Interface contacts:
Residue K841 in chain B is in contact with residue G307 in chain A (closest heavy-atom distance 3.6 Å).
Residue L804 in chain B contacts residue K341 in chain A (closest heavy-atom distance 3.8 Å).
Residue G796 in chain B interacts with residue D393 in chain A (closest heavy-atom distance 2.7 Å).
Residue Y821 in chain B is in contact with residue P232 in chain A (closest heavy-atom distance 3.5 Å).
Residue S814 in chain B is in contact with residue L194 in chain A (closest heavy-atom distance 3.6 Å).
Residue L817 in chain B contacts residue I193 in chain A (closest heavy-atom distance 3.7 Å).
Residue Q797 in chain B is in contact with residue K392 in chain A (closest heavy-atom distance 3.3 Å).
Residue K825 in chain B is in contact with residue D260 in chain A (closest heavy-atom distance 3.0 Å).
Residue Y818 in chain B interacts with residue L231 in chain A (closest heavy-atom distance 3.3 Å).
Residue F830 in chain B is in contact with residue D260 in chain A (closest heavy-atom distance 3.4 Å).
Residue Y818 in chain B is in contact with residue D230 in chain A (closest heavy-atom distance 3.6 Å).
Residue P833 in chain B contacts residue W189 in chain A (closest heavy-atom distance 3.5 Å).
Residue G796 in chain B interacts with residue S292 in chain A (closest heavy-atom distance 3.6 Å).
Residue L817 in chain B contacts residue P195 in chain A (closest heavy-atom distance 3.5 Å).
Residue G796 in chain B contacts residue H293 in chain A (closest heavy-atom distance 3.9 Å).
Residue K799 in chain B interacts with residue S292 in chain A (closest heavy-atom distance 3.8 Å).
Residue Y821 in chain B interacts with residue V264 in chain A (closest heavy-atom distance 3.6 Å).
Residue R792 in chain B is in contact with residue D393 in chain A (closest heavy-atom distance 2.9 Å).
Residue T832 in chain B interacts with residue W189 in chain A (closest heavy-atom distance 3.8 Å).
Residue L804 in chain B contacts residue L344 in chain A (closest heavy-atom distance 3.6 Å).
Residue F830 in chain B contacts residue P256 in chain A (closest heavy-atom distance 3.4 Å).
Residue Y818 in chain B contacts residue P228 in chain A (closest heavy-atom distance 3.4 Å).
Residue K799 in chain B interacts with residue S331 in chain A (closest heavy-atom distance 3.0 Å).
Residue S795 in chain B interacts with residue D393 in chain A (closest heavy-atom distance 3.6 Å).
Residue H801 in chain B interacts with residue L344 in chain A (closest heavy-atom distance 3.6 Å).
Residue Y802 in chain B is in contact with residue R332 in chain A (closest heavy-atom distance 2.9 Å).
Residue Y821 in chain B contacts residue T192 in chain A (closest heavy-atom distance 3.8 Å).
Residue T836 in chain B contacts residue T192 in chain A (closest heavy-atom distance 3.4 Å).
Residue Q797 in chain B is in contact with residue E391 in chain A (closest heavy-atom distance 2.9 Å).
Residue Q797 in chain B contacts residue S394 in chain A (closest heavy-atom distance 3.3 Å).
Residue P833 in chain B interacts with residue P190 in chain A (closest heavy-atom distance 3.1 Å).
Residue R822 in chain B contacts residue D230 in chain A (closest heavy-atom distance 3.9 Å).
Residue I810 in chain B is in contact with residue F197 in chain A (closest heavy-atom distance 3.7 Å).
Residue S803 in chain B contacts residue N340 in chain A (closest heavy-atom distance 3.1 Å).
Residue A800 in chain B contacts residue N340 in chain A (closest heavy-atom distance 3.7 Å).
Residue S803 in chain B is in contact with residue S331 in chain A (closest heavy-atom distance 3.0 Å).
Residue W837 in chain B contacts residue P195 in chain A (closest heavy-atom distance 3.4 Å).
Residue V831 in chain B is in contact with residue D260 in chain A (closest heavy-atom distance 3.4 Å).
Residue A800 in chain B is in contact with residue L344 in chain A (closest heavy-atom distance 3.8 Å).
Residue W837 in chain B interacts with residue L194 in chain A (closest heavy-atom distance 3.9 Å).
Residue S814 in chain B is in contact with residue I193 in chain A (closest heavy-atom distance 3.2 Å).
Residue K841 in chain B contacts residue L305 in chain A (closest heavy-atom distance 3.2 Å).
Residue I810 in chain B interacts with residue R337 in chain A (closest heavy-atom distance 3.8 Å).
Residue K799 in chain B contacts residue H293 in chain A (closest heavy-atom distance 2.7 Å).
Residue N807 in chain B contacts residue R337 in chain A (closest heavy-atom distance 3.7 Å).
Residue V840 in chain B is in contact with residue L305 in chain A (closest heavy-atom distance 3.2 Å).
Residue W837 in chain B interacts with residue T192 in chain A (closest heavy-atom distance 3.0 Å).
Residue E811 in chain B contacts residue K341 in chain A (closest heavy-atom distance 2.1 Å).
Residue S795 in chain B interacts with residue K392 in chain A (closest heavy-atom distance 3.2 Å).
Residue S803 in chain B is in contact with residue R337 in chain A (closest heavy-atom distance 3.6 Å).
Residue S814 in chain B contacts residue K267 in chain A (closest heavy-atom distance 3.1 Å).
Residue Y821 in chain B contacts residue D260 in chain A (closest heavy-atom distance 2.6 Å).
Residue W837 in chain B interacts with residue S191 in chain A (closest heavy-atom distance 2.7 Å).
Residue F830 in chain B interacts with residue I259 in chain A (closest heavy-atom distance 3.6 Å).
Residue W837 in chain B is in contact with residue G196 in chain A (closest heavy-atom distance 3.2 Å).
Residue K841 in chain B interacts with residue R306 in chain A (closest heavy-atom distance 2.8 Å).
Residue L829 in chain B interacts with residue A257 in chain A (closest heavy-atom distance 3.8 Å).
Residue Q797 in chain B is in contact with residue H395 in chain A (closest heavy-atom distance 3.2 Å).
Residue Q797 in chain B is in contact with residue D393 in chain A (closest heavy-atom distance 3.9 Å).
Residue A800 in chain B is in contact with residue H395 in chain A (closest heavy-atom distance 3.8 Å).

The following describes two proteins that form a bound complex.

Sequence of chain B:
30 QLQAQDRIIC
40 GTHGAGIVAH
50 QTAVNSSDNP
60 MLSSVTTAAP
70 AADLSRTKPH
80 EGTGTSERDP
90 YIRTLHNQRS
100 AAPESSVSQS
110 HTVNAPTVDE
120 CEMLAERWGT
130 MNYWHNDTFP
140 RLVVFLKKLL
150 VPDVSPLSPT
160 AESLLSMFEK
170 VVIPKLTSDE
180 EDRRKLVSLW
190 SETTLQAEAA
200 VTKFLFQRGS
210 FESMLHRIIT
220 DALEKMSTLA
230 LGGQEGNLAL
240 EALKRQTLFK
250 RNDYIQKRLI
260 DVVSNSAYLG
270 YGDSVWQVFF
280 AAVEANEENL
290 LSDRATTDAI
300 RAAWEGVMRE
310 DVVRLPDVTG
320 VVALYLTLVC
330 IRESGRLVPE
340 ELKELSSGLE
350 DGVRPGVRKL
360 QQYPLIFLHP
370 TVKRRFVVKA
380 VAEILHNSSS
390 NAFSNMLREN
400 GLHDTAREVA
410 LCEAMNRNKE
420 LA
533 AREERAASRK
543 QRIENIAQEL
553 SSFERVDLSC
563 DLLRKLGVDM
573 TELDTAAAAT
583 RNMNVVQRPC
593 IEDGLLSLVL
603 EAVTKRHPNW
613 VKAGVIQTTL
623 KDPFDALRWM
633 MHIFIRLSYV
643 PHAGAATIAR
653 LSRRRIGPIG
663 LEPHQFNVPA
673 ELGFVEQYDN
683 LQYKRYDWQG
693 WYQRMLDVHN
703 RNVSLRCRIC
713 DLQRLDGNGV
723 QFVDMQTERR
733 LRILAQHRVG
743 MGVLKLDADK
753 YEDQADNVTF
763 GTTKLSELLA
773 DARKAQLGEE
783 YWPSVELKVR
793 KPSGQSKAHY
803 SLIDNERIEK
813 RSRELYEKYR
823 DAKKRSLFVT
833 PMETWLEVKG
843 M

Sequence of chain A:
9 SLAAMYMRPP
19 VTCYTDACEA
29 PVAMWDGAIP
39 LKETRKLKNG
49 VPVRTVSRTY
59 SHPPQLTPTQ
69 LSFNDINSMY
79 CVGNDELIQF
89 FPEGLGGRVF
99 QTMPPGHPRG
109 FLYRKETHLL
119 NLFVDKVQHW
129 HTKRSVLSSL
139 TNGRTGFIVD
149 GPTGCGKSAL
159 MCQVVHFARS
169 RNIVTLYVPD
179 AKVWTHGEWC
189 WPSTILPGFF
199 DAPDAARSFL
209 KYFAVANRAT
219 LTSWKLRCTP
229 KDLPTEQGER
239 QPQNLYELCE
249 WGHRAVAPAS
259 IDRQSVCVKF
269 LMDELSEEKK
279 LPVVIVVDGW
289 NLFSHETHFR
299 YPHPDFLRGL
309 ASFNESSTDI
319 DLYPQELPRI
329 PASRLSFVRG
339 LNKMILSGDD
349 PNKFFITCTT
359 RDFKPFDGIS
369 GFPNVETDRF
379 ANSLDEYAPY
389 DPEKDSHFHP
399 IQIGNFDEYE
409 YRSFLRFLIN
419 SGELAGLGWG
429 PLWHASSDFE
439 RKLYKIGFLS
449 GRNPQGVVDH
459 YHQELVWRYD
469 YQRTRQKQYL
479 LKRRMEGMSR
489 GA